Interface contacts:
Residue L151 in protein 2 interacts with residue L297 in protein 1 (closest heavy-atom distance 3.7 Å).
Residue R152 in protein 2 is in contact with residue Y174 in protein 1 (closest heavy-atom distance 3.6 Å).
Residue N148 in protein 2 contacts residue A302 in protein 1 (closest heavy-atom distance 4.1 Å).
Residue Y150 in protein 2 interacts with residue V294 in protein 1 (closest heavy-atom distance 3.9 Å).
Residue V136 in protein 2 contacts residue I318 in protein 1 (closest heavy-atom distance 3.9 Å).
Residue R152 in protein 2 interacts with residue P323 in protein 1 (closest heavy-atom distance 5.0 Å).
Residue N148 in protein 2 interacts with residue P301 in protein 1 (closest heavy-atom distance 4.6 Å).
Residue K132 in protein 2 is in contact with residue I318 in protein 1 (closest heavy-atom distance 3.3 Å).
Residue Y150 in protein 2 is in contact with residue P301 in protein 1 (closest heavy-atom distance 3.8 Å).
Residue I140 in protein 2 interacts with residue I318 in protein 1 (closest heavy-atom distance 4.8 Å).
Residue I149 in protein 2 interacts with residue P301 in protein 1 (closest heavy-atom distance 3.4 Å).
Residue Y153 in protein 2 interacts with residue P323 in protein 1 (closest heavy-atom distance 3.7 Å).
Residue A143 in protein 2 contacts residue P301 in protein 1 (closest heavy-atom distance 3.7 Å).
Residue R152 in protein 2 is in contact with residue I321 in protein 1 (closest heavy-atom distance 3.8 Å).
Residue K132 in protein 2 is in contact with residue E320 in protein 1 (closest heavy-atom distance 5.0 Å).
Residue A143 in protein 2 contacts residue D305 in protein 1 (closest heavy-atom distance 3.8 Å).
Residue R22 in protein 2 interacts with residue R298 in protein 1 (closest heavy-atom distance 4.1 Å).
Residue G155 in protein 2 is in contact with residue I321 in protein 1 (closest heavy-atom distance 4.8 Å).
Residue N148 in protein 2 is in contact with residue R298 in protein 1 (closest heavy-atom distance 4.6 Å).
Residue Y153 in protein 2 is in contact with residue T322 in protein 1 (closest heavy-atom distance 3.6 Å).
Residue R152 in protein 2 contacts residue R298 in protein 1 (closest heavy-atom distance 4.4 Å).
Residue R152 in protein 2 is in contact with residue L297 in protein 1 (closest heavy-atom distance 4.1 Å).
Residue N137 in protein 2 interacts with residue R308 in protein 1 (closest heavy-atom distance 2.6 Å).
Residue I154 in protein 2 contacts residue D319 in protein 1 (closest heavy-atom distance 4.6 Å).
Residue I154 in protein 2 interacts with residue I318 in protein 1 (closest heavy-atom distance 4.0 Å).
Residue R152 in protein 2 interacts with residue V294 in protein 1 (closest heavy-atom distance 3.6 Å).
Residue L151 in protein 2 interacts with residue I318 in protein 1 (closest heavy-atom distance 4.5 Å).
Residue I154 in protein 2 contacts residue E320 in protein 1 (closest heavy-atom distance 3.4 Å).
Residue I154 in protein 2 is in contact with residue I321 in protein 1 (closest heavy-atom distance 2.8 Å).
Residue K158 in protein 2 contacts residue P323 in protein 1 (closest heavy-atom distance 3.8 Å).
Residue I140 in protein 2 is in contact with residue L304 in protein 1 (closest heavy-atom distance 3.9 Å).
Residue Y153 in protein 2 interacts with residue I321 in protein 1 (closest heavy-atom distance 3.2 Å).
Residue I140 in protein 2 contacts residue P301 in protein 1 (closest heavy-atom distance 4.0 Å).
Residue Y150 in protein 2 contacts residue L297 in protein 1 (closest heavy-atom distance 3.5 Å).
Residue Y162 in protein 2 interacts with residue P323 in protein 1 (closest heavy-atom distance 4.9 Å).
Residue D133 in protein 2 contacts residue I318 in protein 1 (closest heavy-atom distance 4.9 Å).
Residue Y150 in protein 2 contacts residue R298 in protein 1 (closest heavy-atom distance 3.2 Å).
Residue I140 in protein 2 is in contact with residue R308 in protein 1 (closest heavy-atom distance 3.1 Å).
Residue I154 in protein 2 is in contact with residue T322 in protein 1 (closest heavy-atom distance 4.7 Å).
Residue G155 in protein 2 contacts residue E320 in protein 1 (closest heavy-atom distance 4.4 Å).
Residue I140 in protein 2 contacts residue D305 in protein 1 (closest heavy-atom distance 3.8 Å).
Residue D133 in protein 2 is in contact with residue K317 in protein 1 (closest heavy-atom distance 2.9 Å).
Residue K132 in protein 2 interacts with residue D319 in protein 1 (closest heavy-atom distance 3.1 Å).
Residue I139 in protein 2 interacts with residue P301 in protein 1 (closest heavy-atom distance 4.0 Å).
Residue E120 in protein 2 interacts with residue R298 in protein 1 (closest heavy-atom distance 2.5 Å).
Residue L151 in protein 2 is in contact with residue I321 in protein 1 (closest heavy-atom distance 3.8 Å).
Residue G144 in protein 2 contacts residue A302 in protein 1 (closest heavy-atom distance 4.3 Å).
Residue A143 in protein 2 interacts with residue A302 in protein 1 (closest heavy-atom distance 3.8 Å).

Sequence of protein 1:
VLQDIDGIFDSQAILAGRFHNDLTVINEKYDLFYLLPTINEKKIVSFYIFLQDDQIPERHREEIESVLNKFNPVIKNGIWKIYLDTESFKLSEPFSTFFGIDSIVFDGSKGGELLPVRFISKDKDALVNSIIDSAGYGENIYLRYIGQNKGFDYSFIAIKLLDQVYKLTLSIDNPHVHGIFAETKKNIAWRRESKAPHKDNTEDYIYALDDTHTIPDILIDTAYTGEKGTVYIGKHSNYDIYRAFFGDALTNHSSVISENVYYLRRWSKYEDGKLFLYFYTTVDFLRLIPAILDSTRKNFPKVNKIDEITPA

Sequence of protein 2:
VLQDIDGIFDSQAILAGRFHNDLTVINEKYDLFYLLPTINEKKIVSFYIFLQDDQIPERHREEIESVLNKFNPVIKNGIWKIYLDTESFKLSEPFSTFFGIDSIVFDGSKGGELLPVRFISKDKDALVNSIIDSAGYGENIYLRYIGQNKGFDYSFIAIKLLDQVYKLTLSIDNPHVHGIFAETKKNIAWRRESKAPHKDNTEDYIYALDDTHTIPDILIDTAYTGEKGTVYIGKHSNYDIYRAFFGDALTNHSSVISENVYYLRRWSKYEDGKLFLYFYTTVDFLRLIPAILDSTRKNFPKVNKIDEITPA

This data describes a binding interaction between two proteins.